Contacts between the two chains:
Residue L184 in the second protein is in contact with residue D947 in the first protein (closest heavy-atom distance 2.1 Å).
Residue I488 in the second protein is in contact with residue L971 in the first protein (closest heavy-atom distance 4.0 Å).
Residue S1113 in the second protein interacts with residue L914 in the first protein (closest heavy-atom distance 3.4 Å).
Residue R1315 in the second protein is in contact with residue G870 in the first protein (closest heavy-atom distance 3.9 Å).
Residue H1091 in the second protein is in contact with residue L967 in the first protein (closest heavy-atom distance 3.5 Å).
Residue Q1305 in the second protein interacts with residue G870 in the first protein (closest heavy-atom distance 3.5 Å).
Residue Y1135 in the second protein contacts residue P951 in the first protein (closest heavy-atom distance 3.5 Å).
Residue R1134 in the second protein contacts residue D968 in the first protein (closest heavy-atom distance 4.1 Å).
Residue P1313 in the second protein contacts residue Q908 in the first protein (closest heavy-atom distance 3.3 Å).
Residue Y1311 in the second protein interacts with residue D947 in the first protein (closest heavy-atom distance 3.4 Å).
Residue V1314 in the second protein contacts residue G870 in the first protein (closest heavy-atom distance 3.5 Å).
Residue Y1311 in the second protein interacts with residue F952 in the first protein (closest heavy-atom distance 4.2 Å).
Residue H279 in the second protein interacts with residue N350 in the first protein (closest heavy-atom distance 4.0 Å).
Residue I1090 in the second protein interacts with residue L967 in the first protein (closest heavy-atom distance 3.8 Å).
Residue R1315 in the second protein contacts residue E874 in the first protein (closest heavy-atom distance 3.2 Å).
Residue K1115 in the second protein contacts residue Y953 in the first protein (closest heavy-atom distance 3.5 Å).
Residue L277 in the second protein interacts with residue E391 in the first protein (closest heavy-atom distance 3.5 Å).
Residue L277 in the second protein is in contact with residue V392 in the first protein (closest heavy-atom distance 3.7 Å).
Residue S225 in the second protein is in contact with residue Y388 in the first protein (closest heavy-atom distance 4.2 Å).
Residue R185 in the second protein contacts residue M944 in the first protein (closest heavy-atom distance 3.4 Å).
Residue R1134 in the second protein interacts with residue L967 in the first protein (closest heavy-atom distance 3.3 Å).
Residue R927 in the second protein is in contact with residue L971 in the first protein (closest heavy-atom distance 3.6 Å).
Residue R181 in the second protein interacts with residue V943 in the first protein (closest heavy-atom distance 3.4 Å).
Residue R186 in the second protein contacts residue Y942 in the first protein (closest heavy-atom distance 3.2 Å).
Residue R1134 in the second protein is in contact with residue L969 in the first protein (closest heavy-atom distance 3.0 Å).
Residue V1114 in the second protein contacts residue F952 in the first protein (closest heavy-atom distance 3.8 Å).
Residue H1091 in the second protein contacts residue Y963 in the first protein (closest heavy-atom distance 2.6 Å).
Residue R186 in the second protein is in contact with residue Q946 in the first protein (closest heavy-atom distance 4.1 Å).
Residue N278 in the second protein contacts residue Y388 in the first protein (closest heavy-atom distance 3.3 Å).
Residue K1316 in the second protein is in contact with residue G872 in the first protein (closest heavy-atom distance 4.0 Å).
Residue K1073 in the second protein interacts with residue D968 in the first protein (closest heavy-atom distance 3.3 Å).
Residue H1091 in the second protein interacts with residue D968 in the first protein (closest heavy-atom distance 2.9 Å).
Residue Y1311 in the second protein contacts residue P912 in the first protein (closest heavy-atom distance 3.4 Å).
Residue R185 in the second protein contacts residue V943 in the first protein (closest heavy-atom distance 2.9 Å).
Residue K1115 in the second protein interacts with residue P951 in the first protein (closest heavy-atom distance 3.1 Å).
Residue P1313 in the second protein interacts with residue A909 in the first protein (closest heavy-atom distance 3.7 Å).
Residue Q1305 in the second protein interacts with residue S869 in the first protein (closest heavy-atom distance 3.6 Å).
Residue L277 in the second protein is in contact with residue T353 in the first protein (closest heavy-atom distance 3.5 Å).
Residue G276 in the second protein contacts residue Y388 in the first protein (closest heavy-atom distance 2.1 Å).
Residue G276 in the second protein is in contact with residue G389 in the first protein (closest heavy-atom distance 3.9 Å).
Residue P1313 in the second protein is in contact with residue G911 in the first protein (closest heavy-atom distance 3.9 Å).
Residue R1315 in the second protein contacts residue G872 in the first protein (closest heavy-atom distance 2.5 Å).
Residue V1114 in the second protein is in contact with residue L914 in the first protein (closest heavy-atom distance 3.8 Å).
Residue R185 in the second protein interacts with residue D947 in the first protein (closest heavy-atom distance 4.0 Å).
Residue I1090 in the second protein interacts with residue D968 in the first protein (closest heavy-atom distance 3.8 Å).
Residue R1315 in the second protein contacts residue H873 in the first protein (closest heavy-atom distance 3.7 Å).
Residue L277 in the second protein contacts residue L349 in the first protein (closest heavy-atom distance 3.8 Å).
Residue K1115 in the second protein interacts with residue F952 in the first protein (closest heavy-atom distance 3.4 Å).
Residue R1134 in the second protein interacts with residue V970 in the first protein (closest heavy-atom distance 3.9 Å).
Residue H1117 in the second protein is in contact with residue P951 in the first protein (closest heavy-atom distance 3.1 Å).
Residue P1313 in the second protein is in contact with residue L910 in the first protein (closest heavy-atom distance 3.7 Å).
Residue L275 in the second protein is in contact with residue Y388 in the first protein (closest heavy-atom distance 4.0 Å).
Residue L277 in the second protein interacts with residue Y388 in the first protein (closest heavy-atom distance 4.2 Å).
Residue V187 in the second protein contacts residue Q946 in the first protein (closest heavy-atom distance 4.1 Å).
Residue Y1311 in the second protein is in contact with residue P951 in the first protein (closest heavy-atom distance 4.2 Å).
Residue R1315 in the second protein is in contact with residue T871 in the first protein (closest heavy-atom distance 4.0 Å).
Residue Y1311 in the second protein contacts residue A948 in the first protein (closest heavy-atom distance 4.0 Å).
Residue S1113 in the second protein contacts residue N917 in the first protein (closest heavy-atom distance 3.6 Å).
Residue R185 in the second protein contacts residue Q946 in the first protein (closest heavy-atom distance 2.7 Å).
Residue L1189 in the second protein interacts with residue E874 in the first protein (closest heavy-atom distance 4.1 Å).

Sequence of the second protein:
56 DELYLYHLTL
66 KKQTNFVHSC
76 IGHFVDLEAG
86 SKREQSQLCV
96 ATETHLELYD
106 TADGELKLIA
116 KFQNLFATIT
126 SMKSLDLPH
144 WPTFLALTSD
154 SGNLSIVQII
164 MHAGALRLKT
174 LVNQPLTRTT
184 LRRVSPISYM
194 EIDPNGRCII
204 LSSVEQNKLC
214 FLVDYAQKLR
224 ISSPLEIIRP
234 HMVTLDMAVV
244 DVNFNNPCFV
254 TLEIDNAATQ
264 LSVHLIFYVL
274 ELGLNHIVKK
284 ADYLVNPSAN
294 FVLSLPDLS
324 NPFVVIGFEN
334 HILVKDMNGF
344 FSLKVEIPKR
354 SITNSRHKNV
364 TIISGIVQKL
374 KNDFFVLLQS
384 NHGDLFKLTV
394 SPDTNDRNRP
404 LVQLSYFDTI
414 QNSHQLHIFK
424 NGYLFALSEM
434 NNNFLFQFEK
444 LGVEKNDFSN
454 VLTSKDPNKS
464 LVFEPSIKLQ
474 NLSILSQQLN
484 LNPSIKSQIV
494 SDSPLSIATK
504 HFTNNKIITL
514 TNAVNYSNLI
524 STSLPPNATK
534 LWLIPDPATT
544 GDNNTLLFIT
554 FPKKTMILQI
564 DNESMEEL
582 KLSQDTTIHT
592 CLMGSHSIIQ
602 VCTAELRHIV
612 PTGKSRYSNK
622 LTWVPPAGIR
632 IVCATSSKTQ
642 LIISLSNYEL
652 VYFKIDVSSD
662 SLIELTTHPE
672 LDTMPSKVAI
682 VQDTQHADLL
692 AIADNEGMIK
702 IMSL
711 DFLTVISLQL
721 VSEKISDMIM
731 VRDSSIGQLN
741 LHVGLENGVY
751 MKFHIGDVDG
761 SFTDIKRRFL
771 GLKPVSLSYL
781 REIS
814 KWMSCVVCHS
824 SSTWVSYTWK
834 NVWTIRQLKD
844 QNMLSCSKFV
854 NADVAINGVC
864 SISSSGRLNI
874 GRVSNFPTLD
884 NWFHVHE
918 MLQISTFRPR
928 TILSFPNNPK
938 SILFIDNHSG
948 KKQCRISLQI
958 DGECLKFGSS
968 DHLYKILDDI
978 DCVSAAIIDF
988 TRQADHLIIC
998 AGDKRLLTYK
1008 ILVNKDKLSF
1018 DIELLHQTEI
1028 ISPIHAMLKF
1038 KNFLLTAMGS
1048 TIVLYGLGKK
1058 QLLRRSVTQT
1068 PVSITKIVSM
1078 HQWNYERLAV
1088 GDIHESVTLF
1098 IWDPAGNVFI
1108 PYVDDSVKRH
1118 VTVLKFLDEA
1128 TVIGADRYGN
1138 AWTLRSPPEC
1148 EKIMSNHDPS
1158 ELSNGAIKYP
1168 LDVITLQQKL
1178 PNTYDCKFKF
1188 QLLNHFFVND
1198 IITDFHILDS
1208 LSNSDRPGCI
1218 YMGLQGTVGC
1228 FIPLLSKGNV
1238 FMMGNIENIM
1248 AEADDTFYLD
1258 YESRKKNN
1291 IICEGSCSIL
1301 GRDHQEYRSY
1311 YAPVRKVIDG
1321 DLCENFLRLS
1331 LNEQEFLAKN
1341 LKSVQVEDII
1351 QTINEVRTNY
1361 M

The following describes two proteins that form a bound complex.

Sequence of the first protein:
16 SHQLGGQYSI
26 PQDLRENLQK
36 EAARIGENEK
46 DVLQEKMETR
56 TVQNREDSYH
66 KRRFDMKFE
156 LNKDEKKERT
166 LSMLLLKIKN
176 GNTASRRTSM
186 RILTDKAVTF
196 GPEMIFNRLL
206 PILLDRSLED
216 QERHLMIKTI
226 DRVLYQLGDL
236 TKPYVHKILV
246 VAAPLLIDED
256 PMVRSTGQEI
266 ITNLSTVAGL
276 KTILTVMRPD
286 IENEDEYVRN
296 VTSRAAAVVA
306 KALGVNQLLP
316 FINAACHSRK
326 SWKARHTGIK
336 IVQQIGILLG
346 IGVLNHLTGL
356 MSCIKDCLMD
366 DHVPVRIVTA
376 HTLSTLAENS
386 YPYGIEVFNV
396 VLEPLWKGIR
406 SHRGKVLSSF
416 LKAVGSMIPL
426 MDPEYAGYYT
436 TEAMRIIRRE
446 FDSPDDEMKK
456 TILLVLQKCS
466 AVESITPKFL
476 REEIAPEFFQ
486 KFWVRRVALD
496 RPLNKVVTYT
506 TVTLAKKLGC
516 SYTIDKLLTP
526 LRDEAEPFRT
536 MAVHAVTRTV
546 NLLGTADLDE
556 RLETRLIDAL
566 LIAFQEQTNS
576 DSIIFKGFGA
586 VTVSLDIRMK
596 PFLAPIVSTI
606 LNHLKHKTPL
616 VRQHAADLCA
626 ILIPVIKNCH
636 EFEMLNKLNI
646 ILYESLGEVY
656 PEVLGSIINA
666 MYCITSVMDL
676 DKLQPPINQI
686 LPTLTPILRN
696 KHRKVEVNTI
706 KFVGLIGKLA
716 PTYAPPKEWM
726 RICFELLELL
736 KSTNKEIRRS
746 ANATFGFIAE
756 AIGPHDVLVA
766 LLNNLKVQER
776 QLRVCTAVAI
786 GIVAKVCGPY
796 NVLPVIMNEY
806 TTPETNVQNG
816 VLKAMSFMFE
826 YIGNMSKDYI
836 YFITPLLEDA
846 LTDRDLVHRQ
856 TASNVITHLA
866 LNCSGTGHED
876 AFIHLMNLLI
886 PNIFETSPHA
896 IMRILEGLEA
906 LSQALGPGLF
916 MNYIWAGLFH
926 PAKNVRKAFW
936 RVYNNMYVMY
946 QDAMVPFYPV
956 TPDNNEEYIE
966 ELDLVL